Residue-level contacts at the interface:
Residue R60 in the first protein is in contact with residue L108 in the second protein (closest heavy-atom distance 4.0 Å).
Residue S61 in the first protein contacts residue L108 in the second protein (closest heavy-atom distance 3.3 Å).
Residue S601 in the first protein is in contact with residue V89 in the second protein (closest heavy-atom distance 3.7 Å).
Residue T602 in the first protein interacts with residue V89 in the second protein (closest heavy-atom distance 3.9 Å).
Residue L861 in the first protein is in contact with residue D233 in the second protein (closest heavy-atom distance 3.4 Å).
Residue D59 in the first protein contacts residue T102 in the second protein (closest heavy-atom distance 2.6 Å).
Residue N707 in the first protein interacts with residue Y232 in the second protein (closest heavy-atom distance 3.8 Å).
Residue R60 in the first protein interacts with residue E98 in the second protein (closest heavy-atom distance 3.6 Å).
Residue N598 in the first protein is in contact with residue L91 in the second protein (closest heavy-atom distance 3.3 Å).
Residue R60 in the first protein is in contact with residue R93 in the second protein (closest heavy-atom distance 3.1 Å).
Residue T611 in the first protein is in contact with residue S179 in the second protein (closest heavy-atom distance 3.5 Å).
Residue M865 in the first protein interacts with residue Y222 in the second protein (closest heavy-atom distance 3.8 Å).
Residue S61 in the first protein contacts residue A109 in the second protein (closest heavy-atom distance 3.4 Å).
Residue N598 in the first protein interacts with residue D94 in the second protein (closest heavy-atom distance 3.6 Å).
Residue N864 in the first protein is in contact with residue D230 in the second protein (closest heavy-atom distance 2.5 Å).
Residue A868 in the first protein contacts residue Q14 in the second protein (closest heavy-atom distance 2.9 Å).
Residue R709 in the first protein interacts with residue D233 in the second protein (closest heavy-atom distance 2.5 Å).
Residue S601 in the first protein contacts residue L90 in the second protein (closest heavy-atom distance 3.7 Å).
Residue T602 in the first protein contacts residue L91 in the second protein (closest heavy-atom distance 3.7 Å).
Residue Y867 in the first protein is in contact with residue Y232 in the second protein (closest heavy-atom distance 3.1 Å).
Residue N869 in the first protein interacts with residue Q14 in the second protein (closest heavy-atom distance 2.9 Å).
Residue M606 in the first protein is in contact with residue L177 in the second protein (closest heavy-atom distance 3.8 Å).
Residue R60 in the first protein interacts with residue G110 in the second protein (closest heavy-atom distance 3.0 Å).
Residue L866 in the first protein contacts residue Y232 in the second protein (closest heavy-atom distance 4.0 Å).
Residue W704 in the first protein interacts with residue Y232 in the second protein (closest heavy-atom distance 3.8 Å).
Residue A605 in the first protein interacts with residue V89 in the second protein (closest heavy-atom distance 3.7 Å).
Residue M865 in the first protein interacts with residue A20 in the second protein (closest heavy-atom distance 3.8 Å).
Residue L861 in the first protein contacts residue Y232 in the second protein (closest heavy-atom distance 3.4 Å).
Residue N598 in the first protein interacts with residue R93 in the second protein (closest heavy-atom distance 2.4 Å).
Residue M865 in the first protein is in contact with residue P220 in the second protein (closest heavy-atom distance 3.7 Å).
Residue M865 in the first protein is in contact with residue N221 in the second protein (closest heavy-atom distance 3.4 Å).
Residue L866 in the first protein is in contact with residue D230 in the second protein (closest heavy-atom distance 3.8 Å).
Residue R60 in the first protein is in contact with residue G111 in the second protein (closest heavy-atom distance 3.4 Å).
Residue N864 in the first protein interacts with residue G231 in the second protein (closest heavy-atom distance 2.8 Å).
Residue A646 in the first protein contacts residue Q16 in the second protein (closest heavy-atom distance 3.6 Å).
Residue G706 in the first protein interacts with residue Y232 in the second protein (closest heavy-atom distance 3.5 Å).
Residue M865 in the first protein contacts residue M17 in the second protein (closest heavy-atom distance 3.7 Å).
Residue R60 in the first protein is in contact with residue A109 in the second protein (closest heavy-atom distance 3.4 Å).
Residue N869 in the first protein contacts residue P220 in the second protein (closest heavy-atom distance 3.3 Å).
Residue L866 in the first protein interacts with residue N221 in the second protein (closest heavy-atom distance 3.3 Å).
Residue H597 in the first protein interacts with residue P92 in the second protein (closest heavy-atom distance 3.6 Å).
Residue L866 in the first protein is in contact with residue G231 in the second protein (closest heavy-atom distance 3.6 Å).
Residue F698 in the first protein interacts with residue Y232 in the second protein (closest heavy-atom distance 3.7 Å).
Residue N609 in the first protein contacts residue T87 in the second protein (closest heavy-atom distance 3.0 Å).
Residue N869 in the first protein is in contact with residue A21 in the second protein (closest heavy-atom distance 3.3 Å).
Residue N598 in the first protein is in contact with residue A95 in the second protein (closest heavy-atom distance 3.5 Å).
Residue L861 in the first protein contacts residue G231 in the second protein (closest heavy-atom distance 3.9 Å).
Residue N598 in the first protein interacts with residue P92 in the second protein (closest heavy-atom distance 3.8 Å).
Residue D55 in the first protein interacts with residue A95 in the second protein (closest heavy-atom distance 4.0 Å).
Residue Q863 in the first protein interacts with residue M17 in the second protein (closest heavy-atom distance 3.9 Å).
Residue A605 in the first protein contacts residue T87 in the second protein (closest heavy-atom distance 3.3 Å).
Residue N707 in the first protein interacts with residue D233 in the second protein (closest heavy-atom distance 3.2 Å).
Residue M865 in the first protein is in contact with residue D223 in the second protein (closest heavy-atom distance 3.2 Å).
Residue A868 in the first protein contacts residue M17 in the second protein (closest heavy-atom distance 3.8 Å).
Residue V702 in the first protein interacts with residue Y232 in the second protein (closest heavy-atom distance 3.7 Å).
Residue D59 in the first protein is in contact with residue E98 in the second protein (closest heavy-atom distance 2.9 Å).
Residue N644 in the first protein interacts with residue Q16 in the second protein (closest heavy-atom distance 3.3 Å).
Residue N609 in the first protein interacts with residue S179 in the second protein (closest heavy-atom distance 3.6 Å).
Residue S850 in the first protein contacts residue D233 in the second protein (closest heavy-atom distance 2.7 Å).
Residue T916 in the first protein is in contact with residue Q16 in the second protein (closest heavy-atom distance 3.7 Å).

Sequence of the second protein:
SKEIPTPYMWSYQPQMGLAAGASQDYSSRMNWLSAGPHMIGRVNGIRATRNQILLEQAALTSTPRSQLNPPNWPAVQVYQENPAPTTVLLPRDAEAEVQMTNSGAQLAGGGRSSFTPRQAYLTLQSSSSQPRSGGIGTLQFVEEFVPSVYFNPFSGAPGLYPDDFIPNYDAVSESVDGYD

This data describes a binding interaction between two proteins.

Sequence of the first protein:
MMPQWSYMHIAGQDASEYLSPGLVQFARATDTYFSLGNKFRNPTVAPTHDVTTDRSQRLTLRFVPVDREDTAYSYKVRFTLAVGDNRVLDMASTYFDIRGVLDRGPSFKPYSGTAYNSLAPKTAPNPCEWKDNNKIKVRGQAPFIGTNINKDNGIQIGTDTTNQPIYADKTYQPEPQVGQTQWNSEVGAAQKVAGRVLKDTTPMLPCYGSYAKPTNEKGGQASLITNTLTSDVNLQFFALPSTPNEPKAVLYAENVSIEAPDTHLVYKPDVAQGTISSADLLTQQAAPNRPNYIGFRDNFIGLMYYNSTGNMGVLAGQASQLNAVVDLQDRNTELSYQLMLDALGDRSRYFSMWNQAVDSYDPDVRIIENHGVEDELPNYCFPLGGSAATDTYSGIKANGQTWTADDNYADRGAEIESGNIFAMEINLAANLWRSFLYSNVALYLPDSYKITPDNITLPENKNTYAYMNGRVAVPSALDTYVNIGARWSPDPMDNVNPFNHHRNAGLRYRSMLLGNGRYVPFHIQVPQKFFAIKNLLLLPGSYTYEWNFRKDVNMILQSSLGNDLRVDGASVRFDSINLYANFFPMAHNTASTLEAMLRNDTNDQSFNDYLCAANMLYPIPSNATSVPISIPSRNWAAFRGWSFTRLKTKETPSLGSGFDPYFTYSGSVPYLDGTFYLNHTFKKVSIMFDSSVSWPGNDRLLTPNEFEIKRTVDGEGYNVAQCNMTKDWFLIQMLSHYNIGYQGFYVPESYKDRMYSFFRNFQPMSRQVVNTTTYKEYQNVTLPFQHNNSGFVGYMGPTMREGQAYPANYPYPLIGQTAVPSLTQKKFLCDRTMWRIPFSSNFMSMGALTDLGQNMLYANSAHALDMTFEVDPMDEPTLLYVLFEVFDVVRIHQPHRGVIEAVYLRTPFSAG